These two protein chains interact to form a complex.

Sequence of chain B:
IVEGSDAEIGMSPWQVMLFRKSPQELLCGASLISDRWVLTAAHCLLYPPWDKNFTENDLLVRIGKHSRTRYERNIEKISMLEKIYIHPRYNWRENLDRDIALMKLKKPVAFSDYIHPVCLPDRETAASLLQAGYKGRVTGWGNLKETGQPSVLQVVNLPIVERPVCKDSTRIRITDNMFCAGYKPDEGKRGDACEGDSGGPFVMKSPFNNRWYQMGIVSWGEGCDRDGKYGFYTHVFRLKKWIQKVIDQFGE

Interface contacts:
Residue L120 in chain B interacts with residue G5 in chain A (closest heavy-atom distance 2.8 Å).
Residue Y134 in chain B contacts residue S31 in chain A (closest heavy-atom distance 3.5 Å).
Residue W219 in chain B contacts residue G10 in chain A (closest heavy-atom distance 3.1 Å).
Residue R137 in chain B interacts with residue E25 in chain A (closest heavy-atom distance 3.1 Å).
Residue N164 in chain B contacts residue L28 in chain A (closest heavy-atom distance 3.2 Å).
Residue W14 in chain B is in contact with residue R12 in chain A (closest heavy-atom distance 3.6 Å).
Residue Y220 in chain B contacts residue S4 in chain A (closest heavy-atom distance 3.2 Å).
Residue Y190 in chain B contacts residue E27 in chain A (closest heavy-atom distance 3.4 Å).
Residue S34 in chain B contacts residue T1 in chain A (closest heavy-atom distance 3.1 Å).
Residue W219 in chain B is in contact with residue L28 in chain A (closest heavy-atom distance 3.4 Å).
Residue P214 in chain B is in contact with residue R36 in chain A (closest heavy-atom distance 3.2 Å).
Residue V118 in chain B is in contact with residue C9 in chain A (closest heavy-atom distance 3.8 Å).
Residue Q251 in chain B interacts with residue F2 in chain A (closest heavy-atom distance 3.0 Å).
Residue K135 in chain B is in contact with residue Y32 in chain A (closest heavy-atom distance 2.7 Å).
Residue G10 in chain B contacts residue F15 in chain A (closest heavy-atom distance 3.3 Å).
Residue D113 in chain B is in contact with residue L14 in chain A (closest heavy-atom distance 3.4 Å).
Residue P214 in chain B is in contact with residue Y32 in chain A (closest heavy-atom distance 3.6 Å).
Residue K135 in chain B contacts residue E27 in chain A (closest heavy-atom distance 3.0 Å).
Residue N164 in chain B interacts with residue E27 in chain A (closest heavy-atom distance 2.9 Å).
Residue D6 in chain B is in contact with residue K23 in chain A (closest heavy-atom distance 3.3 Å).
Residue S112 in chain B interacts with residue P13 in chain A (closest heavy-atom distance 3.4 Å).
Residue R218 in chain B interacts with residue D8 in chain A (closest heavy-atom distance 3.7 Å).
Residue L120 in chain B interacts with residue T1 in chain A (closest heavy-atom distance 2.4 Å).
Residue C119 in chain B contacts residue G5 in chain A (closest heavy-atom distance 3.6 Å).
Residue K135 in chain B interacts with residue S31 in chain A (closest heavy-atom distance 3.2 Å).
Residue N217 in chain B interacts with residue R36 in chain A (closest heavy-atom distance 3.7 Å).
Residue H116 in chain B contacts residue D8 in chain A (closest heavy-atom distance 2.4 Å).
Residue P117 in chain B interacts with residue C9 in chain A (closest heavy-atom distance 3.8 Å).
Residue Q251 in chain B interacts with residue G3 in chain A (closest heavy-atom distance 3.3 Å).
Residue M11 in chain B contacts residue F15 in chain A (closest heavy-atom distance 3.5 Å).
Residue N164 in chain B contacts residue T24 in chain A (closest heavy-atom distance 3.2 Å).
Residue K212 in chain B is in contact with residue E16 in chain A (closest heavy-atom distance 2.8 Å).
Residue C119 in chain B is in contact with residue C9 in chain A (closest heavy-atom distance 2.0 Å).
Residue H116 in chain B is in contact with residue P13 in chain A (closest heavy-atom distance 3.8 Å).
Residue K212 in chain B interacts with residue E25 in chain A (closest heavy-atom distance 3.2 Å).
Residue M11 in chain B interacts with residue D22 in chain A (closest heavy-atom distance 3.7 Å).
Residue R218 in chain B interacts with residue A7 in chain A (closest heavy-atom distance 3.2 Å).
Residue P117 in chain B contacts residue E6 in chain A (closest heavy-atom distance 3.6 Å).
Residue R218 in chain B interacts with residue C9 in chain A (closest heavy-atom distance 2.9 Å).
Residue P13 in chain B is in contact with residue R12 in chain A (closest heavy-atom distance 3.3 Å).
Residue M11 in chain B contacts residue K23 in chain A (closest heavy-atom distance 3.6 Å).
Residue M211 in chain B contacts residue Y32 in chain A (closest heavy-atom distance 3.4 Å).
Residue W219 in chain B contacts residue E16 in chain A (closest heavy-atom distance 3.3 Å).
Residue W219 in chain B is in contact with residue E25 in chain A (closest heavy-atom distance 3.8 Å).
Residue K247 in chain B is in contact with residue S4 in chain A (closest heavy-atom distance 2.9 Å).
Residue Y134 in chain B is in contact with residue Y32 in chain A (closest heavy-atom distance 3.6 Å).
Residue L120 in chain B contacts residue S4 in chain A (closest heavy-atom distance 2.3 Å).
Residue E8 in chain B contacts residue K23 in chain A (closest heavy-atom distance 2.4 Å).
Residue E8 in chain B interacts with residue D22 in chain A (closest heavy-atom distance 3.2 Å).
Residue R137 in chain B interacts with residue T24 in chain A (closest heavy-atom distance 3.4 Å).
Residue H116 in chain B is in contact with residue L11 in chain A (closest heavy-atom distance 2.5 Å).
Residue W219 in chain B contacts residue R12 in chain A (closest heavy-atom distance 3.3 Å).
Residue C119 in chain B interacts with residue G10 in chain A (closest heavy-atom distance 3.7 Å).
Residue I9 in chain B is in contact with residue F15 in chain A (closest heavy-atom distance 3.5 Å).
Residue R137 in chain B is in contact with residue D22 in chain A (closest heavy-atom distance 2.7 Å).
Residue N217 in chain B interacts with residue E16 in chain A (closest heavy-atom distance 3.6 Å).
Residue I33 in chain B is in contact with residue T1 in chain A (closest heavy-atom distance 2.8 Å).
Residue P117 in chain B contacts residue G10 in chain A (closest heavy-atom distance 3.0 Å).
Residue M11 in chain B is in contact with residue R12 in chain A (closest heavy-atom distance 3.0 Å).
Residue K212 in chain B contacts residue Y32 in chain A (closest heavy-atom distance 3.0 Å).

Sequence of chain A:
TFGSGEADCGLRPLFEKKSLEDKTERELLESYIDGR